Sequence of protein 1:
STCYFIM

These two protein chains interact to form a complex.

Sequence of protein 2:
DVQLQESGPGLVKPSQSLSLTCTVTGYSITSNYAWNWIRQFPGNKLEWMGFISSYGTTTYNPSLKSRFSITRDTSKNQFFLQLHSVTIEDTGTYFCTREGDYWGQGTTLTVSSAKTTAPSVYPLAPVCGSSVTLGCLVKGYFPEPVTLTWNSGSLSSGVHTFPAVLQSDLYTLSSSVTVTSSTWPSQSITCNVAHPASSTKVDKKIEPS

Contacts between the two chains:
Residue F51 in protein 2 is in contact with residue C4 in protein 1 (closest heavy-atom distance 4.3 Å).
Residue E99 in protein 2 is in contact with residue M8 in protein 1 (closest heavy-atom distance 2.7 Å).
Residue R98 in protein 2 interacts with residue M8 in protein 1 (closest heavy-atom distance 4.9 Å).
Residue E99 in protein 2 interacts with residue I7 in protein 1 (closest heavy-atom distance 2.9 Å).
Residue W103 in protein 2 contacts residue M8 in protein 1 (closest heavy-atom distance 4.9 Å).
Residue Y33 in protein 2 interacts with residue F6 in protein 1 (closest heavy-atom distance 3.7 Å).
Residue T97 in protein 2 interacts with residue M8 in protein 1 (closest heavy-atom distance 4.6 Å).
Residue I38 in protein 2 interacts with residue M8 in protein 1 (closest heavy-atom distance 3.9 Å).
Residue D101 in protein 2 interacts with residue F6 in protein 1 (closest heavy-atom distance 4.0 Å).
Residue E99 in protein 2 interacts with residue C4 in protein 1 (closest heavy-atom distance 3.5 Å).
Residue S54 in protein 2 is in contact with residue T3 in protein 1 (closest heavy-atom distance 5.0 Å).
Residue F51 in protein 2 contacts residue M8 in protein 1 (closest heavy-atom distance 3.5 Å).
Residue N32 in protein 2 interacts with residue T3 in protein 1 (closest heavy-atom distance 4.5 Å).
Residue Y33 in protein 2 is in contact with residue Y5 in protein 1 (closest heavy-atom distance 3.5 Å).
Residue N32 in protein 2 interacts with residue S2 in protein 1 (closest heavy-atom distance 4.2 Å).
Residue S53 in protein 2 interacts with residue T3 in protein 1 (closest heavy-atom distance 3.2 Å).
Residue W48 in protein 2 is in contact with residue M8 in protein 1 (closest heavy-atom distance 4.8 Å).
Residue E99 in protein 2 interacts with residue Y5 in protein 1 (closest heavy-atom distance 2.8 Å).
Residue A34 in protein 2 interacts with residue C4 in protein 1 (closest heavy-atom distance 4.4 Å).
Residue G100 in protein 2 is in contact with residue M8 in protein 1 (closest heavy-atom distance 3.7 Å).
Residue E99 in protein 2 contacts residue T3 in protein 1 (closest heavy-atom distance 4.6 Å).
Residue A34 in protein 2 contacts residue Y5 in protein 1 (closest heavy-atom distance 4.7 Å).
Residue N32 in protein 2 contacts residue Y5 in protein 1 (closest heavy-atom distance 3.4 Å).
Residue Y33 in protein 2 interacts with residue T3 in protein 1 (closest heavy-atom distance 4.7 Å).
Residue T57 in protein 2 contacts residue T3 in protein 1 (closest heavy-atom distance 4.0 Å).
Residue N36 in protein 2 contacts residue M8 in protein 1 (closest heavy-atom distance 3.6 Å).
Residue A34 in protein 2 contacts residue T3 in protein 1 (closest heavy-atom distance 3.4 Å).
Residue E99 in protein 2 interacts with residue F6 in protein 1 (closest heavy-atom distance 2.7 Å).
Residue A34 in protein 2 contacts residue M8 in protein 1 (closest heavy-atom distance 3.5 Å).
Residue F51 in protein 2 is in contact with residue T3 in protein 1 (closest heavy-atom distance 3.8 Å).